These two protein chains interact to form a complex.

Contacts between the two chains:
Residue L12 in protein 2 contacts residue A61 in protein 1 (closest heavy-atom distance 3.7 Å).
Residue G28 in protein 2 contacts residue W30 in protein 1 (closest heavy-atom distance 4.3 Å).
Residue G28 in protein 2 is in contact with residue G29 in protein 1 (closest heavy-atom distance 3.1 Å).
Residue W30 in protein 2 interacts with residue F26 in protein 1 (closest heavy-atom distance 4.2 Å).
Residue I141 in protein 2 contacts residue T131 in protein 1 (closest heavy-atom distance 4.3 Å).
Residue G29 in protein 2 is in contact with residue H27 in protein 1 (closest heavy-atom distance 4.3 Å).
Residue A31 in protein 2 contacts residue F26 in protein 1 (closest heavy-atom distance 3.2 Å).
Residue K69 in protein 2 is in contact with residue Q13 in protein 1 (closest heavy-atom distance 3.5 Å).
Residue H27 in protein 2 interacts with residue G29 in protein 1 (closest heavy-atom distance 4.3 Å).
Residue I141 in protein 2 interacts with residue E126 in protein 1 (closest heavy-atom distance 4.3 Å).
Residue G29 in protein 2 is in contact with residue F26 in protein 1 (closest heavy-atom distance 4.0 Å).
Residue S9 in protein 2 contacts residue Y73 in protein 1 (closest heavy-atom distance 3.8 Å).
Residue F26 in protein 2 contacts residue L50 in protein 1 (closest heavy-atom distance 3.9 Å).
Residue L11 in protein 2 contacts residue Y15 in protein 1 (closest heavy-atom distance 3.6 Å).
Residue L50 in protein 2 contacts residue L12 in protein 1 (closest heavy-atom distance 3.8 Å).
Residue Q5 in protein 2 contacts residue D167 in protein 1 (closest heavy-atom distance 3.1 Å).
Residue Q13 in protein 2 is in contact with residue D68 in protein 1 (closest heavy-atom distance 3.4 Å).
Residue I169 in protein 2 interacts with residue I8 in protein 1 (closest heavy-atom distance 4.4 Å).
Residue Q5 in protein 2 is in contact with residue I168 in protein 1 (closest heavy-atom distance 3.3 Å).
Residue V70 in protein 2 contacts residue S9 in protein 1 (closest heavy-atom distance 3.0 Å).
Residue G29 in protein 2 contacts residue G29 in protein 1 (closest heavy-atom distance 2.9 Å).
Residue H27 in protein 2 is in contact with residue W30 in protein 1 (closest heavy-atom distance 3.6 Å).
Residue R122 in protein 2 contacts residue A145 in protein 1 (closest heavy-atom distance 3.8 Å).
Residue Q13 in protein 2 interacts with residue K69 in protein 1 (closest heavy-atom distance 4.3 Å).
Residue Y73 in protein 2 is in contact with residue I8 in protein 1 (closest heavy-atom distance 4.0 Å).
Residue F26 in protein 2 contacts residue W30 in protein 1 (closest heavy-atom distance 4.0 Å).
Residue D68 in protein 2 contacts residue Q13 in protein 1 (closest heavy-atom distance 3.4 Å).
Residue F26 in protein 2 interacts with residue G29 in protein 1 (closest heavy-atom distance 3.7 Å).
Residue L11 in protein 2 is in contact with residue L18 in protein 1 (closest heavy-atom distance 4.2 Å).
Residue I8 in protein 2 is in contact with residue Y73 in protein 1 (closest heavy-atom distance 3.4 Å).
Residue L12 in protein 2 interacts with residue Y73 in protein 1 (closest heavy-atom distance 3.6 Å).
Residue Q5 in protein 2 interacts with residue I169 in protein 1 (closest heavy-atom distance 4.0 Å).
Residue Y15 in protein 2 is in contact with residue Y15 in protein 1 (closest heavy-atom distance 3.1 Å).
Residue L12 in protein 2 is in contact with residue L19 in protein 1 (closest heavy-atom distance 4.1 Å).
Residue K17 in protein 2 is in contact with residue D68 in protein 1 (closest heavy-atom distance 4.2 Å).
Residue L12 in protein 2 interacts with residue Y63 in protein 1 (closest heavy-atom distance 4.3 Å).
Residue W30 in protein 2 interacts with residue H27 in protein 1 (closest heavy-atom distance 3.5 Å).
Residue I169 in protein 2 interacts with residue H4 in protein 1 (closest heavy-atom distance 3.5 Å).
Residue Y15 in protein 2 interacts with residue L19 in protein 1 (closest heavy-atom distance 3.6 Å).
Residue L12 in protein 2 is in contact with residue L50 in protein 1 (closest heavy-atom distance 3.7 Å).
Residue I8 in protein 2 interacts with residue I169 in protein 1 (closest heavy-atom distance 3.9 Å).
Residue L18 in protein 2 interacts with residue Y15 in protein 1 (closest heavy-atom distance 3.5 Å).
Residue W30 in protein 2 is in contact with residue W30 in protein 1 (closest heavy-atom distance 3.6 Å).
Residue L19 in protein 2 interacts with residue L12 in protein 1 (closest heavy-atom distance 3.7 Å).
Residue Q13 in protein 2 contacts residue Y63 in protein 1 (closest heavy-atom distance 4.2 Å).
Residue D167 in protein 2 interacts with residue Q5 in protein 1 (closest heavy-atom distance 3.6 Å).
Residue I169 in protein 2 interacts with residue Q5 in protein 1 (closest heavy-atom distance 3.8 Å).
Residue L50 in protein 2 interacts with residue F26 in protein 1 (closest heavy-atom distance 4.0 Å).
Residue G29 in protein 2 interacts with residue G28 in protein 1 (closest heavy-atom distance 3.3 Å).
Residue S9 in protein 2 interacts with residue V70 in protein 1 (closest heavy-atom distance 3.8 Å).
Residue A31 in protein 2 interacts with residue H27 in protein 1 (closest heavy-atom distance 2.8 Å).
Residue H27 in protein 2 is in contact with residue A31 in protein 1 (closest heavy-atom distance 3.0 Å).
Residue S14 in protein 2 interacts with residue Y15 in protein 1 (closest heavy-atom distance 3.5 Å).
Residue Y73 in protein 2 contacts residue L12 in protein 1 (closest heavy-atom distance 3.8 Å).
Residue L18 in protein 2 contacts residue L11 in protein 1 (closest heavy-atom distance 4.1 Å).
Residue Q13 in protein 2 contacts residue V70 in protein 1 (closest heavy-atom distance 4.2 Å).
Residue F26 in protein 2 is in contact with residue A31 in protein 1 (closest heavy-atom distance 3.1 Å).
Residue Q5 in protein 2 is in contact with residue Y73 in protein 1 (closest heavy-atom distance 3.1 Å).
Residue C134 in protein 2 is in contact with residue C134 in protein 1 (closest heavy-atom distance 2.0 Å).
Residue A145 in protein 2 is in contact with residue R122 in protein 1 (closest heavy-atom distance 3.1 Å).

Sequence of protein 2:
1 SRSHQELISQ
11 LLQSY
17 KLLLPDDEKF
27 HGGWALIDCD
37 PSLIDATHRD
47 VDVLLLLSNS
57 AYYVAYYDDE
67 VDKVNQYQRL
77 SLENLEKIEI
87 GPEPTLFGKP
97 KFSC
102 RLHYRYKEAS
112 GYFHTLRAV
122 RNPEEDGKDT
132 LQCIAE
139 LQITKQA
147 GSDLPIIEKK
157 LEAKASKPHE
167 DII

Sequence of protein 1:
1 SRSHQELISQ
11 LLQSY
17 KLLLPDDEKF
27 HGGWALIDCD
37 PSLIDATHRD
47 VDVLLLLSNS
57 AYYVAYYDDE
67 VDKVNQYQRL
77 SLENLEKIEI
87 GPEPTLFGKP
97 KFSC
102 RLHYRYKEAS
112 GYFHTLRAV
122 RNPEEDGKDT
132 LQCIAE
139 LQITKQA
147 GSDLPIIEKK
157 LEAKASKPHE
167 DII